Sequence of protein 2:
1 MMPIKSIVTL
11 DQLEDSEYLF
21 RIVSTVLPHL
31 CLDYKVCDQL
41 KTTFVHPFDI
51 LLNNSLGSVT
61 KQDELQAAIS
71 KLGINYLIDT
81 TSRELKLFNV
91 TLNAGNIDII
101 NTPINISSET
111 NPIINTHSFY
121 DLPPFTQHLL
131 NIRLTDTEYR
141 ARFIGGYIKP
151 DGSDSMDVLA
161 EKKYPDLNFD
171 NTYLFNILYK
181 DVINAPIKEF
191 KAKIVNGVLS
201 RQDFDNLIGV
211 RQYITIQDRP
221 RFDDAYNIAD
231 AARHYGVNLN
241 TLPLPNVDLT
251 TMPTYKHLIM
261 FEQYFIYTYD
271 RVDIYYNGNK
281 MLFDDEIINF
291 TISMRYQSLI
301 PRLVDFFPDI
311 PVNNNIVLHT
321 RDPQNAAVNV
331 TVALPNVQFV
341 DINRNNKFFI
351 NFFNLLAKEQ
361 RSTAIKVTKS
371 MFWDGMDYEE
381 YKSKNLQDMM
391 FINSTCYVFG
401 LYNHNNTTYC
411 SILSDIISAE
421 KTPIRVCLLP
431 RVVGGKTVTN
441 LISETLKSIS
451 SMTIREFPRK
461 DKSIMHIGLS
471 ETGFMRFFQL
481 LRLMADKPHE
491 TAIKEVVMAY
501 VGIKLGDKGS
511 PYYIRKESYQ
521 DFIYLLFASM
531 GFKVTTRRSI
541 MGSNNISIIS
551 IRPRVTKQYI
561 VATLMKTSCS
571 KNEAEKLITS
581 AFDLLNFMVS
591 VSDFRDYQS

Sequence of protein 1:
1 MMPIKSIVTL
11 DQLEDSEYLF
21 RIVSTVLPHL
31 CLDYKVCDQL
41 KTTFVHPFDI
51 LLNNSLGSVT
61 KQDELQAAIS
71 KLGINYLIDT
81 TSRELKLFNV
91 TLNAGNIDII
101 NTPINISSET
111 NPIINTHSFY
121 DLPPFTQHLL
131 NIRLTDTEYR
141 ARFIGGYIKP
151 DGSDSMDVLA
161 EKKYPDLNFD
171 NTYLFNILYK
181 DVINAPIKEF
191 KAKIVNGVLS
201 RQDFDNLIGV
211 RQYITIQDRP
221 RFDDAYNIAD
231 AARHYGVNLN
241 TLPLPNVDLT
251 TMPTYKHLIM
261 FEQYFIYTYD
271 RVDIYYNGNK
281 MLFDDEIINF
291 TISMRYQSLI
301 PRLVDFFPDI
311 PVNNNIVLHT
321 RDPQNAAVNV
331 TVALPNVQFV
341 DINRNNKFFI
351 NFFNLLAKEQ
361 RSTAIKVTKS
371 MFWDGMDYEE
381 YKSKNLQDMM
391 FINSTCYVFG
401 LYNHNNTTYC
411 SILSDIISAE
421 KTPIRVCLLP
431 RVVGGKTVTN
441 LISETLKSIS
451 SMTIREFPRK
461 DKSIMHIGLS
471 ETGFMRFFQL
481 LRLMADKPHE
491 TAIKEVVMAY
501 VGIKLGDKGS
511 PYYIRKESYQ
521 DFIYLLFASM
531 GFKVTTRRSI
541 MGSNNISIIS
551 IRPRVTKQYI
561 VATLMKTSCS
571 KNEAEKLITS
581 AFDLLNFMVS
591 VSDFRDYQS

Residue-level contacts at the interface:
Residue F125 in protein 1 contacts residue I106 in protein 2 (closest heavy-atom distance 3.7 Å).
Residue E14 in protein 1 is in contact with residue S118 in protein 2 (closest heavy-atom distance 3.1 Å).
Residue I7 in protein 1 is in contact with residue T25 in protein 2 (closest heavy-atom distance 3.7 Å).
Residue G95 in protein 1 is in contact with residue S107 in protein 2 (closest heavy-atom distance 3.2 Å).
Residue P124 in protein 1 interacts with residue I106 in protein 2 (closest heavy-atom distance 3.8 Å).
Residue I99 in protein 1 contacts residue I104 in protein 2 (closest heavy-atom distance 2.9 Å).
Residue P3 in protein 1 interacts with residue M390 in protein 2 (closest heavy-atom distance 3.5 Å).
Residue M2 in protein 1 interacts with residue M390 in protein 2 (closest heavy-atom distance 3.4 Å).
Residue Y120 in protein 1 interacts with residue T116 in protein 2 (closest heavy-atom distance 3.5 Å).
Residue L52 in protein 1 contacts residue S108 in protein 2 (closest heavy-atom distance 3.3 Å).
Residue E14 in protein 1 contacts residue H117 in protein 2 (closest heavy-atom distance 2.6 Å).
Residue T472 in protein 1 interacts with residue E420 in protein 2 (closest heavy-atom distance 3.4 Å).
Residue M475 in protein 1 contacts residue I417 in protein 2 (closest heavy-atom distance 3.5 Å).
Residue E471 in protein 1 is in contact with residue K382 in protein 2 (closest heavy-atom distance 2.8 Å).
Residue M2 in protein 1 interacts with residue L386 in protein 2 (closest heavy-atom distance 3.8 Å).
Residue M2 in protein 1 interacts with residue H29 in protein 2 (closest heavy-atom distance 3.5 Å).
Residue D11 in protein 1 is in contact with residue R431 in protein 2 (closest heavy-atom distance 2.8 Å).
Residue V8 in protein 1 is in contact with residue Y18 in protein 2 (closest heavy-atom distance 2.6 Å).
Residue I97 in protein 1 interacts with residue I106 in protein 2 (closest heavy-atom distance 2.8 Å).
Residue D15 in protein 1 is in contact with residue D415 in protein 2 (closest heavy-atom distance 3.8 Å).
Residue N96 in protein 1 interacts with residue I106 in protein 2 (closest heavy-atom distance 3.2 Å).
Residue I7 in protein 1 is in contact with residue R21 in protein 2 (closest heavy-atom distance 3.4 Å).
Residue D98 in protein 1 interacts with residue N105 in protein 2 (closest heavy-atom distance 2.7 Å).
Residue D15 in protein 1 interacts with residue T116 in protein 2 (closest heavy-atom distance 3.5 Å).
Residue I99 in protein 1 interacts with residue P103 in protein 2 (closest heavy-atom distance 3.2 Å).
Residue D11 in protein 1 interacts with residue H117 in protein 2 (closest heavy-atom distance 3.5 Å).
Residue P123 in protein 1 contacts residue I114 in protein 2 (closest heavy-atom distance 3.8 Å).
Residue N101 in protein 1 contacts residue T102 in protein 2 (closest heavy-atom distance 2.6 Å).
Residue K436 in protein 1 contacts residue E420 in protein 2 (closest heavy-atom distance 3.1 Å).
Residue I7 in protein 1 interacts with residue Y18 in protein 2 (closest heavy-atom distance 3.5 Å).
Residue N96 in protein 1 contacts residue N105 in protein 2 (closest heavy-atom distance 2.9 Å).
Residue S16 in protein 1 is in contact with residue D415 in protein 2 (closest heavy-atom distance 2.6 Å).
Residue N96 in protein 1 is in contact with residue S107 in protein 2 (closest heavy-atom distance 3.7 Å).
Residue D15 in protein 1 contacts residue I412 in protein 2 (closest heavy-atom distance 3.6 Å).
Residue I97 in protein 1 contacts residue N105 in protein 2 (closest heavy-atom distance 3.5 Å).
Residue L10 in protein 1 interacts with residue E14 in protein 2 (closest heavy-atom distance 3.5 Å).
Residue E17 in protein 1 contacts residue S414 in protein 2 (closest heavy-atom distance 2.7 Å).
Residue L52 in protein 1 is in contact with residue S107 in protein 2 (closest heavy-atom distance 3.5 Å).
Residue D521 in protein 1 contacts residue L386 in protein 2 (closest heavy-atom distance 3.8 Å).
Residue G95 in protein 1 interacts with residue S108 in protein 2 (closest heavy-atom distance 3.5 Å).
Residue M1 in protein 1 contacts residue S568 in protein 2 (closest heavy-atom distance 3.4 Å).
Residue I97 in protein 1 interacts with residue I104 in protein 2 (closest heavy-atom distance 3.2 Å).
Residue M475 in protein 1 interacts with residue Y378 in protein 2 (closest heavy-atom distance 3.5 Å).
Residue S16 in protein 1 contacts residue S418 in protein 2 (closest heavy-atom distance 2.9 Å).
Residue M1 in protein 1 contacts residue H29 in protein 2 (closest heavy-atom distance 3.2 Å).
Residue R476 in protein 1 is in contact with residue I417 in protein 2 (closest heavy-atom distance 3.5 Å).
Residue V8 in protein 1 is in contact with residue L13 in protein 2 (closest heavy-atom distance 3.5 Å).
Residue D98 in protein 1 interacts with residue I104 in protein 2 (closest heavy-atom distance 3.5 Å).
Residue N101 in protein 1 contacts residue P103 in protein 2 (closest heavy-atom distance 3.6 Å).
Residue E14 in protein 1 contacts residue T116 in protein 2 (closest heavy-atom distance 2.6 Å).
Residue K180 in protein 1 is in contact with residue E109 in protein 2 (closest heavy-atom distance 3.5 Å).
Residue P3 in protein 1 interacts with residue H29 in protein 2 (closest heavy-atom distance 3.6 Å).
Residue I4 in protein 1 contacts residue M390 in protein 2 (closest heavy-atom distance 3.5 Å).
Residue N101 in protein 1 interacts with residue N101 in protein 2 (closest heavy-atom distance 2.8 Å).
Residue D98 in protein 1 contacts residue P103 in protein 2 (closest heavy-atom distance 3.6 Å).
Residue L52 in protein 1 interacts with residue I106 in protein 2 (closest heavy-atom distance 3.3 Å).
Residue M1 in protein 1 interacts with residue T567 in protein 2 (closest heavy-atom distance 3.5 Å).
Residue L10 in protein 1 is in contact with residue L10 in protein 2 (closest heavy-atom distance 3.8 Å).
Residue D15 in protein 1 interacts with residue H117 in protein 2 (closest heavy-atom distance 3.7 Å).
Residue M2 in protein 1 contacts residue Q387 in protein 2 (closest heavy-atom distance 3.5 Å).

This data describes a binding interaction between two proteins.